This data describes a binding interaction between two proteins.

Sequence of the second protein:
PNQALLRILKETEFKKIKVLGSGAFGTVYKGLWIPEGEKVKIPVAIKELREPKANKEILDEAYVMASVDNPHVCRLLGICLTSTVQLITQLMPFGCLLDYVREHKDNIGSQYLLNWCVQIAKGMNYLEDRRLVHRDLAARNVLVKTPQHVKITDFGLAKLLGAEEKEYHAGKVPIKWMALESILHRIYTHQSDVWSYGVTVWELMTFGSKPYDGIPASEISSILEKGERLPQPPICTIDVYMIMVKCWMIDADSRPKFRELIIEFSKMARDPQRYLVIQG

Sequence of the first protein:
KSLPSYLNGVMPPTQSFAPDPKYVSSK

Contacts between the two chains:
Residue Q243 in the second protein interacts with residue P30 in the first protein (closest heavy-atom distance 2.7 Å).
Residue T217 in the second protein interacts with residue M37 in the first protein (closest heavy-atom distance 3.8 Å).
Residue R240 in the second protein interacts with residue F43 in the first protein (closest heavy-atom distance 3.8 Å).
Residue Q243 in the second protein interacts with residue L29 in the first protein (closest heavy-atom distance 4.0 Å).
Residue V288 in the second protein interacts with residue L29 in the first protein (closest heavy-atom distance 3.5 Å).
Residue G238 in the second protein is in contact with residue V50 in the first protein (closest heavy-atom distance 3.9 Å).
Residue E236 in the second protein is in contact with residue V50 in the first protein (closest heavy-atom distance 3.3 Å).
Residue P242 in the second protein interacts with residue Q41 in the first protein (closest heavy-atom distance 3.8 Å).
Residue V256 in the second protein contacts residue Y49 in the first protein (closest heavy-atom distance 2.9 Å).
Residue I261 in the second protein interacts with residue Y49 in the first protein (closest heavy-atom distance 3.6 Å).
Residue C247 in the second protein contacts residue P30 in the first protein (closest heavy-atom distance 3.8 Å).
Residue K237 in the second protein is in contact with residue A44 in the first protein (closest heavy-atom distance 3.9 Å).
Residue Q243 in the second protein is in contact with residue Y32 in the first protein (closest heavy-atom distance 2.9 Å).
Residue I249 in the second protein is in contact with residue S28 in the first protein (closest heavy-atom distance 2.7 Å).
Residue E236 in the second protein interacts with residue Y49 in the first protein (closest heavy-atom distance 3.6 Å).
Residue V256 in the second protein is in contact with residue F43 in the first protein (closest heavy-atom distance 3.7 Å).
Residue K257 in the second protein interacts with residue Y49 in the first protein (closest heavy-atom distance 4.0 Å).
Residue I261 in the second protein interacts with residue S51 in the first protein (closest heavy-atom distance 4.2 Å).
Residue Y252 in the second protein is in contact with residue Q41 in the first protein (closest heavy-atom distance 3.7 Å).
Residue G238 in the second protein is in contact with residue Y49 in the first protein (closest heavy-atom distance 3.0 Å).
Residue W213 in the second protein is in contact with residue M37 in the first protein (closest heavy-atom distance 3.2 Å).
Residue M260 in the second protein contacts residue Y49 in the first protein (closest heavy-atom distance 3.8 Å).
Residue Y223 in the second protein contacts residue P39 in the first protein (closest heavy-atom distance 4.2 Å).
Residue E236 in the second protein interacts with residue S51 in the first protein (closest heavy-atom distance 3.0 Å).
Residue P244 in the second protein contacts residue P30 in the first protein (closest heavy-atom distance 4.0 Å).
Residue K237 in the second protein contacts residue V50 in the first protein (closest heavy-atom distance 4.0 Å).
Residue I261 in the second protein is in contact with residue K48 in the first protein (closest heavy-atom distance 2.5 Å).
Residue Y252 in the second protein is in contact with residue F43 in the first protein (closest heavy-atom distance 3.6 Å).
Residue P245 in the second protein interacts with residue L29 in the first protein (closest heavy-atom distance 3.3 Å).
Residue G238 in the second protein interacts with residue S42 in the first protein (closest heavy-atom distance 3.6 Å).
Residue C247 in the second protein contacts residue S28 in the first protein (closest heavy-atom distance 3.6 Å).
Residue W259 in the second protein interacts with residue Y49 in the first protein (closest heavy-atom distance 3.5 Å).
Residue P242 in the second protein is in contact with residue M37 in the first protein (closest heavy-atom distance 3.3 Å).
Residue R240 in the second protein is in contact with residue T40 in the first protein (closest heavy-atom distance 3.7 Å).
Residue G238 in the second protein contacts residue A44 in the first protein (closest heavy-atom distance 3.7 Å).
Residue P245 in the second protein is in contact with residue M37 in the first protein (closest heavy-atom distance 3.9 Å).
Residue L235 in the second protein is in contact with residue Y49 in the first protein (closest heavy-atom distance 3.5 Å).
Residue M260 in the second protein is in contact with residue K48 in the first protein (closest heavy-atom distance 3.0 Å).
Residue E239 in the second protein is in contact with residue Q41 in the first protein (closest heavy-atom distance 3.7 Å).
Residue I246 in the second protein is in contact with residue L29 in the first protein (closest heavy-atom distance 4.0 Å).
Residue L241 in the second protein contacts residue Q41 in the first protein (closest heavy-atom distance 3.7 Å).
Residue I261 in the second protein interacts with residue V50 in the first protein (closest heavy-atom distance 4.0 Å).
Residue G238 in the second protein contacts residue Q41 in the first protein (closest heavy-atom distance 4.3 Å).
Residue P245 in the second protein contacts residue Y32 in the first protein (closest heavy-atom distance 3.9 Å).
Residue T248 in the second protein contacts residue L29 in the first protein (closest heavy-atom distance 3.8 Å).
Residue P242 in the second protein interacts with residue P39 in the first protein (closest heavy-atom distance 3.5 Å).
Residue R240 in the second protein is in contact with residue Q41 in the first protein (closest heavy-atom distance 2.9 Å).
Residue P245 in the second protein interacts with residue P30 in the first protein (closest heavy-atom distance 3.5 Å).
Residue I226 in the second protein contacts residue T40 in the first protein (closest heavy-atom distance 4.1 Å).
Residue I226 in the second protein interacts with residue P39 in the first protein (closest heavy-atom distance 3.8 Å).
Residue Q243 in the second protein contacts residue M37 in the first protein (closest heavy-atom distance 3.6 Å).
Residue T248 in the second protein is in contact with residue S28 in the first protein (closest heavy-atom distance 3.0 Å).
Residue R240 in the second protein contacts residue Y49 in the first protein (closest heavy-atom distance 2.6 Å).
Residue P242 in the second protein is in contact with residue Y32 in the first protein (closest heavy-atom distance 3.8 Å).
Residue C247 in the second protein contacts residue L29 in the first protein (closest heavy-atom distance 3.7 Å).
Residue G238 in the second protein contacts residue F43 in the first protein (closest heavy-atom distance 2.7 Å).
Residue E239 in the second protein interacts with residue S42 in the first protein (closest heavy-atom distance 4.0 Å).
Residue P242 in the second protein is in contact with residue P38 in the first protein (closest heavy-atom distance 2.7 Å).
Residue Q243 in the second protein contacts residue S28 in the first protein (closest heavy-atom distance 3.9 Å).
Residue E239 in the second protein is in contact with residue T40 in the first protein (closest heavy-atom distance 2.8 Å).